Sequence of chain A:
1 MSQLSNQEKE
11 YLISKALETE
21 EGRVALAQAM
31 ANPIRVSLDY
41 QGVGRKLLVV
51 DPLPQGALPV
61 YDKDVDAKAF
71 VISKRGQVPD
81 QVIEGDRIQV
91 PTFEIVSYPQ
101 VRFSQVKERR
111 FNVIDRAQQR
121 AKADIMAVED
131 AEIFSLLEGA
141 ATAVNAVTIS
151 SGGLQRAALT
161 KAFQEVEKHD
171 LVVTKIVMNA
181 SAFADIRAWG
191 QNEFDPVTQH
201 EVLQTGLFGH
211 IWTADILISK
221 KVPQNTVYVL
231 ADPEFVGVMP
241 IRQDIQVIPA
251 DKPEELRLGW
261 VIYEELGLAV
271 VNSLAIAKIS

Contacts between the two chains:
Residue Q199 in chain B interacts with residue R156 in chain A (closest heavy-atom distance 3.1 Å).
Residue Q119 in chain B is in contact with residue P59 in chain A (closest heavy-atom distance 2.9 Å).
Residue T19 in chain B contacts residue L47 in chain A (closest heavy-atom distance 3.3 Å).
Residue S181 in chain B interacts with residue A143 in chain A (closest heavy-atom distance 3.1 Å).
Residue E18 in chain B contacts residue R45 in chain A (closest heavy-atom distance 3.1 Å).
Residue R23 in chain B contacts residue S73 in chain A (closest heavy-atom distance 3.4 Å).
Residue N179 in chain B contacts residue T160 in chain A (closest heavy-atom distance 3.5 Å).
Residue K9 in chain B interacts with residue Q77 in chain A (closest heavy-atom distance 3.2 Å).
Residue E20 in chain B interacts with residue L266 in chain A (closest heavy-atom distance 3.1 Å).
Residue V82 in chain B contacts residue D62 in chain A (closest heavy-atom distance 3.4 Å).
Residue D124 in chain B contacts residue V60 in chain A (closest heavy-atom distance 3.1 Å).
Residue S14 in chain B contacts residue V78 in chain A (closest heavy-atom distance 3.5 Å).
Residue G22 in chain B contacts residue L48 in chain A (closest heavy-atom distance 3.3 Å).
Residue S14 in chain B contacts residue Q77 in chain A (closest heavy-atom distance 3.4 Å).
Residue L17 in chain B is in contact with residue R75 in chain A (closest heavy-atom distance 3.4 Å).
Residue V128 in chain B contacts residue V60 in chain A (closest heavy-atom distance 3.2 Å).
Residue N6 in chain B contacts residue Q77 in chain A (closest heavy-atom distance 3.2 Å).
Residue I13 in chain B interacts with residue Q77 in chain A (closest heavy-atom distance 3.0 Å).
Residue E84 in chain B interacts with residue A67 in chain A (closest heavy-atom distance 3.1 Å).
Residue A184 in chain B is in contact with residue V144 in chain A (closest heavy-atom distance 3.2 Å).
Residue T198 in chain B interacts with residue D195 in chain A (closest heavy-atom distance 3.1 Å).
Residue E10 in chain B is in contact with residue Q77 in chain A (closest heavy-atom distance 3.5 Å).
Residue Q119 in chain B is in contact with residue L58 in chain A (closest heavy-atom distance 3.5 Å).
Residue A188 in chain B contacts residue R187 in chain A (closest heavy-atom distance 2.7 Å).
Residue V197 in chain B interacts with residue T205 in chain A (closest heavy-atom distance 3.4 Å).
Residue V197 in chain B interacts with residue F194 in chain A (closest heavy-atom distance 3.5 Å).
Residue E10 in chain B interacts with residue K46 in chain A (closest heavy-atom distance 3.2 Å).
Residue T19 in chain B contacts residue K46 in chain A (closest heavy-atom distance 3.4 Å).
Residue I186 in chain B interacts with residue I149 in chain A (closest heavy-atom distance 3.5 Å).
Residue V24 in chain B is in contact with residue E165 in chain A (closest heavy-atom distance 3.4 Å).
Residue V197 in chain B interacts with residue R156 in chain A (closest heavy-atom distance 3.4 Å).
Residue Q7 in chain B interacts with residue K74 in chain A (closest heavy-atom distance 3.1 Å).
Residue Q100 in chain B is in contact with residue L48 in chain A (closest heavy-atom distance 3.0 Å).
Residue A180 in chain B contacts residue A157 in chain A (closest heavy-atom distance 3.4 Å).
Residue Q191 in chain B interacts with residue R187 in chain A (closest heavy-atom distance 3.5 Å).
Residue K15 in chain B is in contact with residue V43 in chain A (closest heavy-atom distance 3.4 Å).
Residue D86 in chain B contacts residue A69 in chain A (closest heavy-atom distance 3.3 Å).
Residue N6 in chain B interacts with residue G76 in chain A (closest heavy-atom distance 3.1 Å).
Residue F111 in chain B contacts residue K68 in chain A (closest heavy-atom distance 3.5 Å).
Residue D86 in chain B is in contact with residue A67 in chain A (closest heavy-atom distance 3.3 Å).
Residue E20 in chain B contacts residue L48 in chain A (closest heavy-atom distance 3.3 Å).
Residue E18 in chain B is in contact with residue K46 in chain A (closest heavy-atom distance 3.4 Å).
Residue K107 in chain B interacts with residue A69 in chain A (closest heavy-atom distance 3.1 Å).
Residue A184 in chain B is in contact with residue A146 in chain A (closest heavy-atom distance 3.2 Å).
Residue A25 in chain B is in contact with residue E165 in chain A (closest heavy-atom distance 2.9 Å).
Residue S5 in chain B contacts residue R75 in chain A (closest heavy-atom distance 2.9 Å).
Residue E84 in chain B interacts with residue D66 in chain A (closest heavy-atom distance 3.4 Å).
Residue G85 in chain B contacts residue A67 in chain A (closest heavy-atom distance 3.3 Å).
Residue R87 in chain B is in contact with residue V71 in chain A (closest heavy-atom distance 3.1 Å).
Residue W189 in chain B interacts with residue S150 in chain A (closest heavy-atom distance 3.2 Å).
Residue V24 in chain B interacts with residue V271 in chain A (closest heavy-atom distance 3.3 Å).
Residue L26 in chain B is in contact with residue Q164 in chain A (closest heavy-atom distance 3.5 Å).
Residue A27 in chain B is in contact with residue Q164 in chain A (closest heavy-atom distance 3.0 Å).
Residue Q28 in chain B is in contact with residue Q164 in chain A (closest heavy-atom distance 3.2 Å).
Residue N6 in chain B contacts residue R75 in chain A (closest heavy-atom distance 3.4 Å).
Residue E8 in chain B is in contact with residue Q77 in chain A (closest heavy-atom distance 3.1 Å).
Residue W189 in chain B contacts residue W189 in chain A (closest heavy-atom distance 3.4 Å).
Residue I88 in chain B contacts residue F70 in chain A (closest heavy-atom distance 3.2 Å).
Residue W189 in chain B contacts residue R187 in chain A (closest heavy-atom distance 3.2 Å).
Residue F183 in chain B contacts residue R156 in chain A (closest heavy-atom distance 3.5 Å).

Sequence of chain B:
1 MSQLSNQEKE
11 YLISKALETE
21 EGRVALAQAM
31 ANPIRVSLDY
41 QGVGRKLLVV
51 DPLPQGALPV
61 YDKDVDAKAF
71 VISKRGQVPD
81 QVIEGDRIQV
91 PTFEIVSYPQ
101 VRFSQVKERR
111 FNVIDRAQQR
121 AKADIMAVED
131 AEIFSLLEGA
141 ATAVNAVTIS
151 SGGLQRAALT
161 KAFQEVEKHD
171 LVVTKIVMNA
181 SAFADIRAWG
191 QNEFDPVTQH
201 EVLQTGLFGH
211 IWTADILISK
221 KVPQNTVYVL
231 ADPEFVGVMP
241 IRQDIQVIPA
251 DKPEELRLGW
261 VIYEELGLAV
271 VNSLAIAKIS

These two protein chains interact to form a complex.